This data describes a binding interaction between two proteins.

Sequence of the second protein:
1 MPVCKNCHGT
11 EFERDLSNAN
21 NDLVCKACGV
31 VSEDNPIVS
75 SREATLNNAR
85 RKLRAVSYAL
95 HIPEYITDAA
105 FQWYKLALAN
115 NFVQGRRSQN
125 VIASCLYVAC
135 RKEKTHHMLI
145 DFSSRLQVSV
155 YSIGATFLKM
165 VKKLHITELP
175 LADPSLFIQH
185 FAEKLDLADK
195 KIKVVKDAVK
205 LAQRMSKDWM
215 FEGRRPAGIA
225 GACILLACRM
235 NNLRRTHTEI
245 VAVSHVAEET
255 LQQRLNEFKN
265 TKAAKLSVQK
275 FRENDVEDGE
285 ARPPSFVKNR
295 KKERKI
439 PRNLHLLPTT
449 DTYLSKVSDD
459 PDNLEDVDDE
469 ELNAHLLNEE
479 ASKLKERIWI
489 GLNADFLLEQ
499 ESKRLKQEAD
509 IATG

Sequence of the first protein:
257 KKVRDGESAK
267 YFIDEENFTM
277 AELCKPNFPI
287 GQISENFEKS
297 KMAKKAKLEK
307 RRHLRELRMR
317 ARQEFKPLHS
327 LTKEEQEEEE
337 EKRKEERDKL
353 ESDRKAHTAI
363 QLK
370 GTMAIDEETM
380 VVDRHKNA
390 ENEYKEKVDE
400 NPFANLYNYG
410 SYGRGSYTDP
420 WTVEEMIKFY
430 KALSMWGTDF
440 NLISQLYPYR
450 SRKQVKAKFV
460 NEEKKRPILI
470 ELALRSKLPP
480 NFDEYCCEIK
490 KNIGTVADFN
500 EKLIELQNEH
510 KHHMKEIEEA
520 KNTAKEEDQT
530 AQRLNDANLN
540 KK

Interface contacts:
Residue R238 in the second protein contacts residue Q288 in the first protein (closest heavy-atom distance 2.9 Å).
Residue K263 in the second protein is in contact with residue K281 in the first protein (closest heavy-atom distance 4.1 Å).
Residue H249 in the second protein contacts residue Y408 in the first protein (closest heavy-atom distance 3.4 Å).
Residue L482 in the second protein contacts residue E483 in the first protein (closest heavy-atom distance 3.1 Å).
Residue Q273 in the second protein interacts with residue A265 in the first protein (closest heavy-atom distance 3.4 Å).
Residue I144 in the second protein is in contact with residue G409 in the first protein (closest heavy-atom distance 3.7 Å).
Residue R239 in the second protein is in contact with residue E291 in the first protein (closest heavy-atom distance 3.3 Å).
Residue H249 in the second protein is in contact with residue G409 in the first protein (closest heavy-atom distance 3.9 Å).
Residue S147 in the second protein interacts with residue Y411 in the first protein (closest heavy-atom distance 2.3 Å).
Residue L482 in the second protein contacts residue P479 in the first protein (closest heavy-atom distance 3.4 Å).
Residue V272 in the second protein interacts with residue E278 in the first protein (closest heavy-atom distance 4.0 Å).
Residue T242 in the second protein is in contact with residue A299 in the first protein (closest heavy-atom distance 3.7 Å).
Residue E252 in the second protein interacts with residue K300 in the first protein (closest heavy-atom distance 3.4 Å).
Residue Q256 in the second protein interacts with residue P282 in the first protein (closest heavy-atom distance 3.9 Å).
Residue R233 in the second protein is in contact with residue F284 in the first protein (closest heavy-atom distance 3.1 Å).
Residue S148 in the second protein contacts residue Y408 in the first protein (closest heavy-atom distance 2.9 Å).
Residue R238 in the second protein interacts with residue I286 in the first protein (closest heavy-atom distance 3.9 Å).
Residue R485 in the second protein interacts with residue A496 in the first protein (closest heavy-atom distance 3.1 Å).
Residue E468 in the second protein contacts residue R474 in the first protein (closest heavy-atom distance 3.1 Å).
Residue N236 in the second protein interacts with residue D261 in the first protein (closest heavy-atom distance 3.6 Å).
Residue K483 in the second protein is in contact with residue W435 in the first protein (closest heavy-atom distance 3.4 Å).
Residue A246 in the second protein is in contact with residue Y406 in the first protein (closest heavy-atom distance 3.7 Å).
Residue L490 in the second protein interacts with residue Q444 in the first protein (closest heavy-atom distance 3.7 Å).
Residue K263 in the second protein contacts residue L279 in the first protein (closest heavy-atom distance 3.6 Å).
Residue Q273 in the second protein contacts residue Y267 in the first protein (closest heavy-atom distance 3.5 Å).
Residue Q151 in the second protein contacts residue Y411 in the first protein (closest heavy-atom distance 3.3 Å).
Residue L237 in the second protein is in contact with residue Q288 in the first protein (closest heavy-atom distance 3.3 Å).
Residue V272 in the second protein interacts with residue L279 in the first protein (closest heavy-atom distance 3.4 Å).
Residue R233 in the second protein is in contact with residue K281 in the first protein (closest heavy-atom distance 3.6 Å).
Residue Y155 in the second protein contacts residue S410 in the first protein (closest heavy-atom distance 3.5 Å).
Residue L503 in the second protein interacts with residue E508 in the first protein (closest heavy-atom distance 3.8 Å).
Residue L259 in the second protein contacts residue K281 in the first protein (closest heavy-atom distance 3.3 Å).
Residue T242 in the second protein is in contact with residue S296 in the first protein (closest heavy-atom distance 3.5 Å).
Residue R238 in the second protein interacts with residue I289 in the first protein (closest heavy-atom distance 3.6 Å).
Residue S153 in the second protein is in contact with residue Y411 in the first protein (closest heavy-atom distance 3.7 Å).
Residue R233 in the second protein is in contact with residue C280 in the first protein (closest heavy-atom distance 2.6 Å).
Residue I486 in the second protein contacts residue E483 in the first protein (closest heavy-atom distance 3.0 Å).
Residue I144 in the second protein interacts with residue Y408 in the first protein (closest heavy-atom distance 3.8 Å).
Residue V152 in the second protein is in contact with residue Y411 in the first protein (closest heavy-atom distance 3.2 Å).
Residue I488 in the second protein interacts with residue D497 in the first protein (closest heavy-atom distance 3.8 Å).
Residue E243 in the second protein is in contact with residue S296 in the first protein (closest heavy-atom distance 3.6 Å).
Residue R485 in the second protein is in contact with residue V495 in the first protein (closest heavy-atom distance 4.2 Å).
Residue T240 in the second protein contacts residue S296 in the first protein (closest heavy-atom distance 2.6 Å).
Residue T242 in the second protein interacts with residue K300 in the first protein (closest heavy-atom distance 3.3 Å).
Residue L237 in the second protein interacts with residue I289 in the first protein (closest heavy-atom distance 4.1 Å).
Residue R239 in the second protein interacts with residue F284 in the first protein (closest heavy-atom distance 4.1 Å).
Residue Q273 in the second protein is in contact with residue F268 in the first protein (closest heavy-atom distance 4.1 Å).
Residue L191 in the second protein contacts residue E291 in the first protein (closest heavy-atom distance 2.9 Å).
Residue S148 in the second protein is in contact with residue Y411 in the first protein (closest heavy-atom distance 3.8 Å).
Residue E243 in the second protein contacts residue E291 in the first protein (closest heavy-atom distance 3.7 Å).
Residue L490 in the second protein is in contact with residue L441 in the first protein (closest heavy-atom distance 3.7 Å).
Residue N491 in the second protein is in contact with residue N440 in the first protein (closest heavy-atom distance 3.1 Å).
Residue E243 in the second protein is in contact with residue N292 in the first protein (closest heavy-atom distance 3.4 Å).
Residue Q273 in the second protein contacts residue K266 in the first protein (closest heavy-atom distance 3.5 Å).
Residue I486 in the second protein interacts with residue L441 in the first protein (closest heavy-atom distance 3.7 Å).
Residue R238 in the second protein contacts residue P285 in the first protein (closest heavy-atom distance 3.7 Å).
Residue E499 in the second protein is in contact with residue E504 in the first protein (closest heavy-atom distance 3.7 Å).
Residue R485 in the second protein contacts residue T494 in the first protein (closest heavy-atom distance 2.8 Å).
Residue E252 in the second protein contacts residue K303 in the first protein (closest heavy-atom distance 3.3 Å).
Residue V245 in the second protein interacts with residue Y406 in the first protein (closest heavy-atom distance 3.3 Å).